Sequence of the first protein:
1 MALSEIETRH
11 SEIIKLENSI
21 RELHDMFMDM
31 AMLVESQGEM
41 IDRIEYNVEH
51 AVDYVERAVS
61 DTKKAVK

Contacts between the two chains:
Residue E32 in the second protein contacts residue H24 in the first protein (closest heavy-atom distance 3.0 Å).
Residue G57 in the second protein contacts residue V52 in the first protein (closest heavy-atom distance 4.0 Å).
Residue E67 in the second protein interacts with residue K63 in the first protein (closest heavy-atom distance 3.5 Å).
Residue S19 in the second protein interacts with residue H10 in the first protein (closest heavy-atom distance 4.1 Å).
Residue S22 in the second protein contacts residue E17 in the first protein (closest heavy-atom distance 2.4 Å).
Residue Q50 in the second protein is in contact with residue E45 in the first protein (closest heavy-atom distance 3.6 Å).
Residue M58 in the second protein is in contact with residue V48 in the first protein (closest heavy-atom distance 3.6 Å).
Residue A36 in the second protein interacts with residue M28 in the first protein (closest heavy-atom distance 4.0 Å).
Residue L29 in the second protein interacts with residue R21 in the first protein (closest heavy-atom distance 4.0 Å).
Residue N71 in the second protein interacts with residue V66 in the first protein (closest heavy-atom distance 3.3 Å).
Residue L15 in the second protein contacts residue H10 in the first protein (closest heavy-atom distance 3.9 Å).
Residue T40 in the second protein interacts with residue V34 in the first protein (closest heavy-atom distance 4.0 Å).
Residue R11 in the second protein is in contact with residue L3 in the first protein (closest heavy-atom distance 4.1 Å).
Residue A68 in the second protein interacts with residue V59 in the first protein (closest heavy-atom distance 3.7 Å).
Residue T40 in the second protein is in contact with residue A31 in the first protein (closest heavy-atom distance 3.4 Å).
Residue L29 in the second protein is in contact with residue H24 in the first protein (closest heavy-atom distance 4.0 Å).
Residue D64 in the second protein interacts with residue V55 in the first protein (closest heavy-atom distance 3.6 Å).
Residue S33 in the second protein is in contact with residue H24 in the first protein (closest heavy-atom distance 3.2 Å).
Residue S22 in the second protein contacts residue I13 in the first protein (closest heavy-atom distance 3.7 Å).
Residue H60 in the second protein interacts with residue E56 in the first protein (closest heavy-atom distance 2.7 Å).
Residue I61 in the second protein contacts residue V52 in the first protein (closest heavy-atom distance 3.6 Å).
Residue V54 in the second protein interacts with residue E45 in the first protein (closest heavy-atom distance 4.1 Å).
Residue M26 in the second protein contacts residue E17 in the first protein (closest heavy-atom distance 3.7 Å).
Residue R39 in the second protein contacts residue A31 in the first protein (closest heavy-atom distance 3.4 Å).
Residue Q47 in the second protein interacts with residue G38 in the first protein (closest heavy-atom distance 3.3 Å).
Residue D64 in the second protein contacts residue V59 in the first protein (closest heavy-atom distance 3.2 Å).
Residue Q47 in the second protein contacts residue I41 in the first protein (closest heavy-atom distance 3.8 Å).
Residue L51 in the second protein contacts residue I41 in the first protein (closest heavy-atom distance 4.0 Å).
Residue R25 in the second protein contacts residue E17 in the first protein (closest heavy-atom distance 2.8 Å).
Residue D64 in the second protein interacts with residue E56 in the first protein (closest heavy-atom distance 3.3 Å).
Residue M65 in the second protein contacts residue V55 in the first protein (closest heavy-atom distance 3.9 Å).
Residue M26 in the second protein is in contact with residue I13 in the first protein (closest heavy-atom distance 3.1 Å).
Residue G37 in the second protein interacts with residue F27 in the first protein (closest heavy-atom distance 3.9 Å).
Residue R53 in the second protein contacts residue E45 in the first protein (closest heavy-atom distance 3.0 Å).
Residue A36 in the second protein contacts residue A31 in the first protein (closest heavy-atom distance 4.2 Å).
Residue L44 in the second protein interacts with residue V34 in the first protein (closest heavy-atom distance 4.0 Å).
Residue M43 in the second protein interacts with residue A31 in the first protein (closest heavy-atom distance 3.9 Å).
Residue M26 in the second protein is in contact with residue I20 in the first protein (closest heavy-atom distance 4.2 Å).
Residue M43 in the second protein interacts with residue V34 in the first protein (closest heavy-atom distance 3.6 Å).
Residue N71 in the second protein contacts residue K63 in the first protein (closest heavy-atom distance 3.8 Å).
Residue Q50 in the second protein is in contact with residue I41 in the first protein (closest heavy-atom distance 3.3 Å).
Residue S33 in the second protein is in contact with residue F27 in the first protein (closest heavy-atom distance 3.7 Å).
Residue Q47 in the second protein contacts residue V34 in the first protein (closest heavy-atom distance 2.6 Å).
Residue H60 in the second protein interacts with residue V52 in the first protein (closest heavy-atom distance 3.4 Å).
Residue T40 in the second protein contacts residue M30 in the first protein (closest heavy-atom distance 3.6 Å).
Residue R39 in the second protein is in contact with residue E35 in the first protein (closest heavy-atom distance 3.6 Å).
Residue A12 in the second protein interacts with residue I6 in the first protein (closest heavy-atom distance 3.8 Å).
Residue N71 in the second protein interacts with residue T62 in the first protein (closest heavy-atom distance 4.1 Å).
Residue S19 in the second protein interacts with residue I13 in the first protein (closest heavy-atom distance 3.6 Å).
Residue Q50 in the second protein is in contact with residue D42 in the first protein (closest heavy-atom distance 3.2 Å).
Residue L15 in the second protein contacts residue I6 in the first protein (closest heavy-atom distance 3.6 Å).
Residue D74 in the second protein contacts residue V66 in the first protein (closest heavy-atom distance 4.0 Å).
Residue V30 in the second protein contacts residue I20 in the first protein (closest heavy-atom distance 3.6 Å).
Residue R11 in the second protein contacts residue E7 in the first protein (closest heavy-atom distance 3.8 Å).
Residue M43 in the second protein contacts residue E35 in the first protein (closest heavy-atom distance 3.6 Å).
Residue M8 in the second protein is in contact with residue L3 in the first protein (closest heavy-atom distance 3.5 Å).
Residue L15 in the second protein interacts with residue E7 in the first protein (closest heavy-atom distance 3.2 Å).
Residue E18 in the second protein contacts residue H10 in the first protein (closest heavy-atom distance 3.0 Å).
Residue M26 in the second protein contacts residue L16 in the first protein (closest heavy-atom distance 3.7 Å).
Residue L29 in the second protein interacts with residue I20 in the first protein (closest heavy-atom distance 3.7 Å).

Sequence of the second protein:
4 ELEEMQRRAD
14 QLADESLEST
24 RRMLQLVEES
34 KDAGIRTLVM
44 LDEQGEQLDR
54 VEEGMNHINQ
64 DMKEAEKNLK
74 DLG

The following describes two proteins that form a bound complex.